Sequence of chain B:
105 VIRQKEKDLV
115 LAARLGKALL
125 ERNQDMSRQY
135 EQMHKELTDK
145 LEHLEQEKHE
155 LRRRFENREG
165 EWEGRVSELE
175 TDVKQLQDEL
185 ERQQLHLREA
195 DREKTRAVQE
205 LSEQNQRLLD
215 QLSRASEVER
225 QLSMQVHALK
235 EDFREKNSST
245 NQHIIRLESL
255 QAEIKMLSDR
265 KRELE

Sequence of chain A:
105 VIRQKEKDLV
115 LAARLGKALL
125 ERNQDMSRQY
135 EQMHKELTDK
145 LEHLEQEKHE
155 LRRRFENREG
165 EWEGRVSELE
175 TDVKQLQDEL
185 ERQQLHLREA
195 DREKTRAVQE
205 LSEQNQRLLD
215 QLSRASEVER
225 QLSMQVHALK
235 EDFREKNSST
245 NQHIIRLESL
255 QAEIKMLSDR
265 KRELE

The following describes two proteins that form a bound complex.

Residue-level contacts at the interface:
Residue L148 in chain A is in contact with residue L148 in chain B (closest heavy-atom distance 4.1 Å).
Residue L180 in chain A is in contact with residue L180 in chain B (closest heavy-atom distance 4.9 Å).
Residue K109 in chain A contacts residue K109 in chain B (closest heavy-atom distance 4.4 Å).
Residue K109 in chain A is in contact with residue L113 in chain B (closest heavy-atom distance 4.9 Å).
Residue W166 in chain A interacts with residue W166 in chain B (closest heavy-atom distance 3.8 Å).
Residue L212 in chain A interacts with residue L212 in chain B (closest heavy-atom distance 4.5 Å).
Residue L268 in chain A contacts residue L268 in chain B (closest heavy-atom distance 4.4 Å).
Residue A117 in chain A interacts with residue A116 in chain B (closest heavy-atom distance 4.8 Å).
Residue L205 in chain A interacts with residue L205 in chain B (closest heavy-atom distance 4.5 Å).
Residue L226 in chain A contacts residue L226 in chain B (closest heavy-atom distance 3.9 Å).
Residue A116 in chain A interacts with residue A116 in chain B (closest heavy-atom distance 3.4 Å).
Residue K198 in chain A contacts residue K198 in chain B (closest heavy-atom distance 4.7 Å).
Residue L123 in chain A contacts residue L123 in chain B (closest heavy-atom distance 4.0 Å).
Residue H247 in chain A interacts with residue H247 in chain B (closest heavy-atom distance 4.1 Å).
Residue A219 in chain A is in contact with residue A219 in chain B (closest heavy-atom distance 4.2 Å).
Residue A116 in chain A interacts with residue A117 in chain B (closest heavy-atom distance 4.2 Å).
Residue L233 in chain A is in contact with residue L233 in chain B (closest heavy-atom distance 4.4 Å).
Residue L113 in chain A contacts residue A116 in chain B (closest heavy-atom distance 5.0 Å).
Residue L254 in chain A interacts with residue L254 in chain B (closest heavy-atom distance 4.1 Å).
Residue L173 in chain A is in contact with residue L173 in chain B (closest heavy-atom distance 3.8 Å).
Residue L261 in chain A interacts with residue L261 in chain B (closest heavy-atom distance 4.7 Å).
Residue L141 in chain A is in contact with residue L141 in chain B (closest heavy-atom distance 4.0 Å).